These two protein chains interact to form a complex.

Residue-level contacts at the interface:
Residue P521 in protein 1 is in contact with residue M1 in protein 2 (closest heavy-atom distance 3.6 Å).
Residue Y550 in protein 1 contacts residue V217 in protein 2 (closest heavy-atom distance 3.5 Å).
Residue L536 in protein 1 interacts with residue I19 in protein 2 (closest heavy-atom distance 3.9 Å).
Residue Y535 in protein 1 contacts residue N140 in protein 2 (closest heavy-atom distance 3.3 Å).
Residue Y550 in protein 1 is in contact with residue V220 in protein 2 (closest heavy-atom distance 4.1 Å).
Residue L536 in protein 1 interacts with residue F15 in protein 2 (closest heavy-atom distance 3.6 Å).
Residue V543 in protein 1 interacts with residue C23 in protein 2 (closest heavy-atom distance 3.3 Å).
Residue K520 in protein 1 is in contact with residue M1 in protein 2 (closest heavy-atom distance 3.0 Å).
Residue D525 in protein 1 is in contact with residue N8 in protein 2 (closest heavy-atom distance 3.1 Å).
Residue A529 in protein 1 contacts residue N8 in protein 2 (closest heavy-atom distance 3.3 Å).
Residue K520 in protein 1 is in contact with residue F128 in protein 2 (closest heavy-atom distance 3.5 Å).
Residue Y535 in protein 1 contacts residue P16 in protein 2 (closest heavy-atom distance 4.3 Å).
Residue A539 in protein 1 is in contact with residue I19 in protein 2 (closest heavy-atom distance 4.8 Å).
Residue D525 in protein 1 interacts with residue H5 in protein 2 (closest heavy-atom distance 3.8 Å).
Residue Y540 in protein 1 is in contact with residue C23 in protein 2 (closest heavy-atom distance 3.5 Å).
Residue L557 in protein 1 contacts residue A214 in protein 2 (closest heavy-atom distance 3.3 Å).
Residue Y517 in protein 1 interacts with residue E127 in protein 2 (closest heavy-atom distance 4.0 Å).
Residue Y535 in protein 1 contacts residue L12 in protein 2 (closest heavy-atom distance 3.4 Å).
Residue K561 in protein 1 is in contact with residue V222 in protein 2 (closest heavy-atom distance 3.2 Å).
Residue Q554 in protein 1 contacts residue V217 in protein 2 (closest heavy-atom distance 3.8 Å).
Residue V558 in protein 1 interacts with residue N221 in protein 2 (closest heavy-atom distance 4.9 Å).
Residue F524 in protein 1 interacts with residue W130 in protein 2 (closest heavy-atom distance 3.4 Å).
Residue Y540 in protein 1 interacts with residue I19 in protein 2 (closest heavy-atom distance 3.9 Å).
Residue A522 in protein 1 interacts with residue M1 in protein 2 (closest heavy-atom distance 3.3 Å).
Residue I532 in protein 1 interacts with residue A11 in protein 2 (closest heavy-atom distance 4.9 Å).
Residue L528 in protein 1 is in contact with residue I133 in protein 2 (closest heavy-atom distance 3.6 Å).
Residue V519 in protein 1 contacts residue M1 in protein 2 (closest heavy-atom distance 3.3 Å).
Residue I532 in protein 1 is in contact with residue L12 in protein 2 (closest heavy-atom distance 4.0 Å).
Residue V519 in protein 1 contacts residue I126 in protein 2 (closest heavy-atom distance 3.5 Å).
Residue V553 in protein 1 interacts with residue L213 in protein 2 (closest heavy-atom distance 4.3 Å).
Residue D525 in protein 1 is in contact with residue M1 in protein 2 (closest heavy-atom distance 3.6 Å).
Residue Q554 in protein 1 interacts with residue N221 in protein 2 (closest heavy-atom distance 3.1 Å).
Residue V543 in protein 1 interacts with residue I19 in protein 2 (closest heavy-atom distance 4.8 Å).
Residue Q185 in protein 1 contacts residue I126 in protein 2 (closest heavy-atom distance 3.0 Å).
Residue D525 in protein 1 contacts residue F4 in protein 2 (closest heavy-atom distance 4.3 Å).
Residue V187 in protein 1 interacts with residue I126 in protein 2 (closest heavy-atom distance 4.6 Å).
Residue F546 in protein 1 contacts residue L213 in protein 2 (closest heavy-atom distance 4.0 Å).
Residue L557 in protein 1 contacts residue V217 in protein 2 (closest heavy-atom distance 3.4 Å).
Residue V553 in protein 1 contacts residue A214 in protein 2 (closest heavy-atom distance 4.2 Å).
Residue R518 in protein 1 interacts with residue E127 in protein 2 (closest heavy-atom distance 3.2 Å).
Residue I532 in protein 1 contacts residue N8 in protein 2 (closest heavy-atom distance 3.6 Å).
Residue L536 in protein 1 interacts with residue L12 in protein 2 (closest heavy-atom distance 4.9 Å).
Residue L528 in protein 1 interacts with residue N8 in protein 2 (closest heavy-atom distance 4.4 Å).
Residue L528 in protein 1 interacts with residue H5 in protein 2 (closest heavy-atom distance 4.5 Å).
Residue K520 in protein 1 contacts residue W130 in protein 2 (closest heavy-atom distance 4.7 Å).
Residue L536 in protein 1 contacts residue P16 in protein 2 (closest heavy-atom distance 3.7 Å).
Residue A43 in protein 1 is in contact with residue E127 in protein 2 (closest heavy-atom distance 3.0 Å).
Residue L557 in protein 1 interacts with residue A218 in protein 2 (closest heavy-atom distance 3.9 Å).
Residue V519 in protein 1 contacts residue F128 in protein 2 (closest heavy-atom distance 4.3 Å).
Residue R518 in protein 1 contacts residue F128 in protein 2 (closest heavy-atom distance 3.0 Å).
Residue I532 in protein 1 is in contact with residue I133 in protein 2 (closest heavy-atom distance 4.8 Å).
Residue L536 in protein 1 interacts with residue A11 in protein 2 (closest heavy-atom distance 4.7 Å).
Residue Y550 in protein 1 contacts residue L213 in protein 2 (closest heavy-atom distance 4.3 Å).
Residue L549 in protein 1 contacts residue L213 in protein 2 (closest heavy-atom distance 3.8 Å).
Residue V553 in protein 1 contacts residue V217 in protein 2 (closest heavy-atom distance 4.1 Å).
Residue Y550 in protein 1 interacts with residue Y216 in protein 2 (closest heavy-atom distance 4.3 Å).
Residue Y517 in protein 1 interacts with residue I126 in protein 2 (closest heavy-atom distance 4.1 Å).
Residue F524 in protein 1 contacts residue F128 in protein 2 (closest heavy-atom distance 3.4 Å).
Residue R518 in protein 1 is in contact with residue I126 in protein 2 (closest heavy-atom distance 4.0 Å).
Residue V519 in protein 1 interacts with residue E127 in protein 2 (closest heavy-atom distance 4.9 Å).

Sequence of protein 1:
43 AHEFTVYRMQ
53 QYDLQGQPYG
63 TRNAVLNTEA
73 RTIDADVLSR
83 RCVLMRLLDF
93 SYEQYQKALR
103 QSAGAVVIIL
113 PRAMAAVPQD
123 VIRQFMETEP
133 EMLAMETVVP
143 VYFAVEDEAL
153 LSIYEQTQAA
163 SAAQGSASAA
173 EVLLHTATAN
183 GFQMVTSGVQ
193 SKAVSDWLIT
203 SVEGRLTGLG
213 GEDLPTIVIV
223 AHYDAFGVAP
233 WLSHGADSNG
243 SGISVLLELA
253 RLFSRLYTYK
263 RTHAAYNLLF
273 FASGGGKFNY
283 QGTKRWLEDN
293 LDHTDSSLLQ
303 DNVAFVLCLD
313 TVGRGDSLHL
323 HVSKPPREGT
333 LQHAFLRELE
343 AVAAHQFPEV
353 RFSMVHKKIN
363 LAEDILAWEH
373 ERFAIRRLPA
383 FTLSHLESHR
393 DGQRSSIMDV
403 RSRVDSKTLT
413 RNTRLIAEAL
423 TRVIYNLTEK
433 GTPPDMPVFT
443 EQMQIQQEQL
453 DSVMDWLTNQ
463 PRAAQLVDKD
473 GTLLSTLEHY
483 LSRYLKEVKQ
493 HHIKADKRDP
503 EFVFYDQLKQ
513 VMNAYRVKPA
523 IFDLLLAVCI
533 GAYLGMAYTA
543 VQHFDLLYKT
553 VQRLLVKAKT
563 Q

Sequence of protein 2:
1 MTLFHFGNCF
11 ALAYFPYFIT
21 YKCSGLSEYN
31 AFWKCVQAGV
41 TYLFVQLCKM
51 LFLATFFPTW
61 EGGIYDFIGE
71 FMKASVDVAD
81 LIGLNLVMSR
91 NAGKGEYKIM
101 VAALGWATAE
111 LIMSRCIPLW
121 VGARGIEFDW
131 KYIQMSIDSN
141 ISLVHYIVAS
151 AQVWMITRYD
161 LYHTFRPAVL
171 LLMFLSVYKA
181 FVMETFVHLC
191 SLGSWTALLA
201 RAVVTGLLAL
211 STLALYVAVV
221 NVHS